The following describes two proteins that form a bound complex.

Sequence of chain B:
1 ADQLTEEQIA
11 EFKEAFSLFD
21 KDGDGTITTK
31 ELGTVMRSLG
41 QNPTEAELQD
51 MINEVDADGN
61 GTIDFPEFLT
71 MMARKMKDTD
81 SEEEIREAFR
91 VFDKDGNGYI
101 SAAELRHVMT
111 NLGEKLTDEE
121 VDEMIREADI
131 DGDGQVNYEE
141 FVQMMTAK

Interface contacts:
Residue F19 in chain B contacts residue S31 in chain A (closest heavy-atom distance 3.5 Å).
Residue K75 in chain B contacts residue K25 in chain A (closest heavy-atom distance 3.5 Å).
Residue M71 in chain B interacts with residue K25 in chain A (closest heavy-atom distance 3.3 Å).
Residue L18 in chain B is in contact with residue R36 in chain A (closest heavy-atom distance 3.8 Å).
Residue M145 in chain B contacts residue R13 in chain A (closest heavy-atom distance 3.1 Å).
Residue M144 in chain B interacts with residue W9 in chain A (closest heavy-atom distance 3.7 Å).
Residue M145 in chain B interacts with residue I12 in chain A (closest heavy-atom distance 3.5 Å).
Residue E14 in chain B contacts residue R36 in chain A (closest heavy-atom distance 4.0 Å).
Residue V55 in chain B is in contact with residue Y22 in chain A (closest heavy-atom distance 3.2 Å).
Residue E114 in chain B interacts with residue K11 in chain A (closest heavy-atom distance 3.4 Å).
Residue D80 in chain B is in contact with residue K19 in chain A (closest heavy-atom distance 2.8 Å).
Residue M124 in chain B contacts residue W9 in chain A (closest heavy-atom distance 2.7 Å).
Residue E84 in chain B contacts residue L14 in chain A (closest heavy-atom distance 3.8 Å).
Residue L39 in chain B contacts residue I27 in chain A (closest heavy-atom distance 3.4 Å).
Residue D50 in chain B contacts residue K23 in chain A (closest heavy-atom distance 4.0 Å).
Residue E84 in chain B interacts with residue G17 in chain A (closest heavy-atom distance 3.8 Å).
Residue I63 in chain B interacts with residue L24 in chain A (closest heavy-atom distance 3.2 Å).
Residue E127 in chain B is in contact with residue W9 in chain A (closest heavy-atom distance 3.4 Å).
Residue M124 in chain B is in contact with residue I12 in chain A (closest heavy-atom distance 3.6 Å).
Residue F68 in chain B contacts residue V28 in chain A (closest heavy-atom distance 3.6 Å).
Residue S38 in chain B is in contact with residue L34 in chain A (closest heavy-atom distance 2.9 Å).
Residue E54 in chain B contacts residue K23 in chain A (closest heavy-atom distance 3.9 Å).
Residue L39 in chain B interacts with residue S31 in chain A (closest heavy-atom distance 3.9 Å).
Residue M51 in chain B interacts with residue L24 in chain A (closest heavy-atom distance 3.7 Å).
Residue M109 in chain B contacts residue K8 in chain A (closest heavy-atom distance 3.6 Å).
Residue L18 in chain B contacts residue E35 in chain A (closest heavy-atom distance 3.4 Å).
Residue E123 in chain B interacts with residue L6 in chain A (closest heavy-atom distance 3.2 Å).
Residue L116 in chain B is in contact with residue K8 in chain A (closest heavy-atom distance 3.8 Å).
Residue K148 in chain B is in contact with residue R13 in chain A (closest heavy-atom distance 3.2 Å).
Residue M124 in chain B contacts residue L6 in chain A (closest heavy-atom distance 3.9 Å).
Residue A147 in chain B interacts with residue R13 in chain A (closest heavy-atom distance 2.9 Å).
Residue L112 in chain B is in contact with residue K11 in chain A (closest heavy-atom distance 3.8 Å).
Residue F19 in chain B is in contact with residue I27 in chain A (closest heavy-atom distance 3.5 Å).
Residue M109 in chain B interacts with residue I12 in chain A (closest heavy-atom distance 3.6 Å).
Residue E83 in chain B contacts residue K19 in chain A (closest heavy-atom distance 2.9 Å).
Residue M72 in chain B interacts with residue V28 in chain A (closest heavy-atom distance 3.3 Å).
Residue M51 in chain B interacts with residue K23 in chain A (closest heavy-atom distance 2.9 Å).
Residue V55 in chain B is in contact with residue L24 in chain A (closest heavy-atom distance 3.8 Å).
Residue L105 in chain B is in contact with residue I12 in chain A (closest heavy-atom distance 3.8 Å).
Residue L39 in chain B is in contact with residue A30 in chain A (closest heavy-atom distance 2.9 Å).
Residue F92 in chain B is in contact with residue I12 in chain A (closest heavy-atom distance 3.9 Å).
Residue E120 in chain B interacts with residue K8 in chain A (closest heavy-atom distance 3.0 Å).
Residue A128 in chain B contacts residue W9 in chain A (closest heavy-atom distance 3.7 Å).
Residue L18 in chain B interacts with residue S31 in chain A (closest heavy-atom distance 3.6 Å).
Residue M76 in chain B contacts residue K20 in chain A (closest heavy-atom distance 2.8 Å).
Residue D80 in chain B contacts residue G18 in chain A (closest heavy-atom distance 2.8 Å).
Residue M71 in chain B is in contact with residue L24 in chain A (closest heavy-atom distance 3.6 Å).
Residue D80 in chain B interacts with residue K20 in chain A (closest heavy-atom distance 2.8 Å).
Residue E54 in chain B is in contact with residue Y22 in chain A (closest heavy-atom distance 2.8 Å).
Residue R86 in chain B contacts residue K23 in chain A (closest heavy-atom distance 3.0 Å).
Residue T79 in chain B interacts with residue K20 in chain A (closest heavy-atom distance 3.1 Å).
Residue M36 in chain B interacts with residue I27 in chain A (closest heavy-atom distance 3.2 Å).
Residue M71 in chain B is in contact with residue Y22 in chain A (closest heavy-atom distance 3.8 Å).
Residue E83 in chain B is in contact with residue K20 in chain A (closest heavy-atom distance 3.1 Å).
Residue E83 in chain B interacts with residue Q21 in chain A (closest heavy-atom distance 3.2 Å).
Residue M72 in chain B is in contact with residue K25 in chain A (closest heavy-atom distance 3.4 Å).
Residue L105 in chain B is in contact with residue W9 in chain A (closest heavy-atom distance 3.7 Å).
Residue T146 in chain B contacts residue R13 in chain A (closest heavy-atom distance 4.0 Å).
Residue L39 in chain B interacts with residue L34 in chain A (closest heavy-atom distance 3.5 Å).
Residue K75 in chain B interacts with residue K20 in chain A (closest heavy-atom distance 2.8 Å).

Sequence of chain A:
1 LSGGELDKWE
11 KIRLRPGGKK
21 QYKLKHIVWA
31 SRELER